Sequence of protein 1:
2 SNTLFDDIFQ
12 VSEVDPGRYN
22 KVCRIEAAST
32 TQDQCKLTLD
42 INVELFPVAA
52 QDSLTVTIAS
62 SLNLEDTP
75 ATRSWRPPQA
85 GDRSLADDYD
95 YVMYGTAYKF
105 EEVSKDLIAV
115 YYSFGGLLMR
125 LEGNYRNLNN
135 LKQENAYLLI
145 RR

The following describes two proteins that form a bound complex.

Contacts between the two chains:
Residue F63 in protein 2 interacts with residue R130 in protein 1 (closest heavy-atom distance 3.6 Å).
Residue F63 in protein 2 contacts residue N133 in protein 1 (closest heavy-atom distance 4.3 Å).
Residue F63 in protein 2 contacts residue Y129 in protein 1 (closest heavy-atom distance 3.5 Å).
Residue R62 in protein 2 is in contact with residue N133 in protein 1 (closest heavy-atom distance 2.8 Å).
Residue R62 in protein 2 interacts with residue N134 in protein 1 (closest heavy-atom distance 3.0 Å).
Residue R62 in protein 2 is in contact with residue K136 in protein 1 (closest heavy-atom distance 4.6 Å).

Sequence of protein 2:
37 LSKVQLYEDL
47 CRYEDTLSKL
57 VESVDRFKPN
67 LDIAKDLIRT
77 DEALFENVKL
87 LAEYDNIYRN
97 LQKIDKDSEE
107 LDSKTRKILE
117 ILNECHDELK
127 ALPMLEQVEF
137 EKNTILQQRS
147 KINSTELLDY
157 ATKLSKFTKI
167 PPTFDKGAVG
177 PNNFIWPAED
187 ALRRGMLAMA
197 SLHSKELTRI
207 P